These two protein chains interact to form a complex.

Interface contacts:
Residue Q181 in protein 1 is in contact with residue P82 in protein 2 (closest heavy-atom distance 3.3 Å).
Residue Q98 in protein 1 is in contact with residue W42 in protein 2 (closest heavy-atom distance 2.9 Å).
Residue A137 in protein 1 contacts residue Y72 in protein 2 (closest heavy-atom distance 3.7 Å).
Residue F95 in protein 1 contacts residue W42 in protein 2 (closest heavy-atom distance 3.5 Å).
Residue F177 in protein 1 contacts residue W78 in protein 2 (closest heavy-atom distance 3.5 Å).
Residue K97 in protein 1 contacts residue E46 in protein 2 (closest heavy-atom distance 4.0 Å).
Residue R161 in protein 1 contacts residue F76 in protein 2 (closest heavy-atom distance 3.6 Å).
Residue Q158 in protein 1 interacts with residue D77 in protein 2 (closest heavy-atom distance 3.6 Å).
Residue P173 in protein 1 interacts with residue T79 in protein 2 (closest heavy-atom distance 3.9 Å).
Residue I118 in protein 1 contacts residue W42 in protein 2 (closest heavy-atom distance 3.3 Å).
Residue P138 in protein 1 is in contact with residue Y72 in protein 2 (closest heavy-atom distance 2.9 Å).
Residue A137 in protein 1 contacts residue E46 in protein 2 (closest heavy-atom distance 3.1 Å).
Residue K97 in protein 1 interacts with residue W44 in protein 2 (closest heavy-atom distance 3.9 Å).
Residue Q158 in protein 1 is in contact with residue S75 in protein 2 (closest heavy-atom distance 3.2 Å).
Residue A137 in protein 1 interacts with residue V31 in protein 2 (closest heavy-atom distance 3.5 Å).
Residue Q181 in protein 1 interacts with residue W78 in protein 2 (closest heavy-atom distance 3.6 Å).
Residue Y162 in protein 1 interacts with residue T79 in protein 2 (closest heavy-atom distance 3.7 Å).
Residue Q158 in protein 1 is in contact with residue Y84 in protein 2 (closest heavy-atom distance 3.5 Å).
Residue K171 in protein 1 contacts residue T79 in protein 2 (closest heavy-atom distance 3.5 Å).
Residue Q158 in protein 1 contacts residue F81 in protein 2 (closest heavy-atom distance 3.4 Å).
Residue P138 in protein 1 interacts with residue Y85 in protein 2 (closest heavy-atom distance 3.4 Å).
Residue V113 in protein 1 interacts with residue W42 in protein 2 (closest heavy-atom distance 3.8 Å).
Residue Y162 in protein 1 interacts with residue W78 in protein 2 (closest heavy-atom distance 3.6 Å).
Residue H135 in protein 1 contacts residue E46 in protein 2 (closest heavy-atom distance 2.9 Å).
Residue K171 in protein 1 contacts residue I80 in protein 2 (closest heavy-atom distance 4.0 Å).
Residue F177 in protein 1 is in contact with residue P82 in protein 2 (closest heavy-atom distance 3.8 Å).
Residue K188 in protein 1 interacts with residue N83 in protein 2 (closest heavy-atom distance 2.8 Å).
Residue H139 in protein 1 contacts residue E46 in protein 2 (closest heavy-atom distance 3.3 Å).
Residue K97 in protein 1 is in contact with residue W42 in protein 2 (closest heavy-atom distance 3.4 Å).
Residue Q96 in protein 1 is in contact with residue P41 in protein 2 (closest heavy-atom distance 3.4 Å).
Residue N136 in protein 1 is in contact with residue Y85 in protein 2 (closest heavy-atom distance 2.9 Å).
Residue S115 in protein 1 contacts residue W42 in protein 2 (closest heavy-atom distance 3.8 Å).
Residue A170 in protein 1 interacts with residue T79 in protein 2 (closest heavy-atom distance 3.7 Å).
Residue F132 in protein 1 contacts residue W42 in protein 2 (closest heavy-atom distance 3.5 Å).
Residue N136 in protein 1 interacts with residue E46 in protein 2 (closest heavy-atom distance 2.3 Å).
Residue R161 in protein 1 contacts residue Y84 in protein 2 (closest heavy-atom distance 3.9 Å).
Residue Q158 in protein 1 is in contact with residue F76 in protein 2 (closest heavy-atom distance 2.8 Å).
Residue F177 in protein 1 interacts with residue T79 in protein 2 (closest heavy-atom distance 4.0 Å).
Residue L271 in protein 1 interacts with residue W78 in protein 2 (closest heavy-atom distance 3.6 Å).
Residue Q158 in protein 1 is in contact with residue P82 in protein 2 (closest heavy-atom distance 3.3 Å).
Residue A169 in protein 1 interacts with residue T79 in protein 2 (closest heavy-atom distance 3.6 Å).
Residue E155 in protein 1 contacts residue N83 in protein 2 (closest heavy-atom distance 3.2 Å).
Residue A169 in protein 1 contacts residue D77 in protein 2 (closest heavy-atom distance 3.4 Å).
Residue Q181 in protein 1 is in contact with residue N83 in protein 2 (closest heavy-atom distance 4.2 Å).
Residue N136 in protein 1 contacts residue E48 in protein 2 (closest heavy-atom distance 4.0 Å).
Residue L159 in protein 1 contacts residue W78 in protein 2 (closest heavy-atom distance 3.7 Å).
Residue Q96 in protein 1 contacts residue W42 in protein 2 (closest heavy-atom distance 3.4 Å).
Residue H139 in protein 1 is in contact with residue T33 in protein 2 (closest heavy-atom distance 3.9 Å).
Residue A137 in protein 1 contacts residue T33 in protein 2 (closest heavy-atom distance 3.7 Å).
Residue H139 in protein 1 interacts with residue W44 in protein 2 (closest heavy-atom distance 3.8 Å).
Residue P173 in protein 1 interacts with residue W78 in protein 2 (closest heavy-atom distance 4.1 Å).
Residue H135 in protein 1 is in contact with residue W44 in protein 2 (closest heavy-atom distance 3.1 Å).
Residue I118 in protein 1 interacts with residue P41 in protein 2 (closest heavy-atom distance 3.7 Å).
Residue K154 in protein 1 interacts with residue Y85 in protein 2 (closest heavy-atom distance 3.7 Å).
Residue Q158 in protein 1 contacts residue W78 in protein 2 (closest heavy-atom distance 3.0 Å).
Residue A137 in protein 1 is in contact with residue Y85 in protein 2 (closest heavy-atom distance 3.9 Å).
Residue A170 in protein 1 contacts residue D77 in protein 2 (closest heavy-atom distance 2.6 Å).
Residue H135 in protein 1 interacts with residue P41 in protein 2 (closest heavy-atom distance 2.9 Å).
Residue E155 in protein 1 interacts with residue P82 in protein 2 (closest heavy-atom distance 4.0 Å).
Residue F5 in protein 1 is in contact with residue W42 in protein 2 (closest heavy-atom distance 4.1 Å).

Sequence of protein 2:
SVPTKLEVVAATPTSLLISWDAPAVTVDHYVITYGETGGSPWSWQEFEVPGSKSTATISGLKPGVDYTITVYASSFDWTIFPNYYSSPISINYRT

Sequence of protein 1:
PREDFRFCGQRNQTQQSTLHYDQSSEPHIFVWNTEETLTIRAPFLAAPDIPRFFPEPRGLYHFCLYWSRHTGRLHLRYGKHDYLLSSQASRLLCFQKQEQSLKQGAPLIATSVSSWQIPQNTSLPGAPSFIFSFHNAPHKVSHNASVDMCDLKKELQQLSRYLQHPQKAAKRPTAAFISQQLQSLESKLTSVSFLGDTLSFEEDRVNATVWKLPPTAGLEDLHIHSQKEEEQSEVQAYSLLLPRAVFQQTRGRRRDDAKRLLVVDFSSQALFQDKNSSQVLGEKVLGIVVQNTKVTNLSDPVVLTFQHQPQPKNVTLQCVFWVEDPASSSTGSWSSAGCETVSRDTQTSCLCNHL